Sequence of chain A:
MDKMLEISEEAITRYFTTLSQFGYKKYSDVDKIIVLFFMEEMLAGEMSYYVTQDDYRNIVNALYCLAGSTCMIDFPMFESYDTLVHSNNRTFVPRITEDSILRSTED

Residue-level contacts at the interface:
Residue L102 in chain A interacts with residue L16 in chain B (closest heavy-atom distance 3.4 Å).
Residue D99 in chain A interacts with residue S19 in chain B (closest heavy-atom distance 3.3 Å).
Residue S104 in chain A is in contact with residue L16 in chain B (closest heavy-atom distance 3.2 Å).
Residue E98 in chain A interacts with residue S19 in chain B (closest heavy-atom distance 3.3 Å).
Residue T97 in chain A is in contact with residue S19 in chain B (closest heavy-atom distance 2.6 Å).
Residue R103 in chain A interacts with residue L16 in chain B (closest heavy-atom distance 4.1 Å).
Residue D99 in chain A contacts residue L16 in chain B (closest heavy-atom distance 4.3 Å).

The following describes two proteins that form a bound complex.

Sequence of chain B:
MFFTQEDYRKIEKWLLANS